Sequence of the second protein:
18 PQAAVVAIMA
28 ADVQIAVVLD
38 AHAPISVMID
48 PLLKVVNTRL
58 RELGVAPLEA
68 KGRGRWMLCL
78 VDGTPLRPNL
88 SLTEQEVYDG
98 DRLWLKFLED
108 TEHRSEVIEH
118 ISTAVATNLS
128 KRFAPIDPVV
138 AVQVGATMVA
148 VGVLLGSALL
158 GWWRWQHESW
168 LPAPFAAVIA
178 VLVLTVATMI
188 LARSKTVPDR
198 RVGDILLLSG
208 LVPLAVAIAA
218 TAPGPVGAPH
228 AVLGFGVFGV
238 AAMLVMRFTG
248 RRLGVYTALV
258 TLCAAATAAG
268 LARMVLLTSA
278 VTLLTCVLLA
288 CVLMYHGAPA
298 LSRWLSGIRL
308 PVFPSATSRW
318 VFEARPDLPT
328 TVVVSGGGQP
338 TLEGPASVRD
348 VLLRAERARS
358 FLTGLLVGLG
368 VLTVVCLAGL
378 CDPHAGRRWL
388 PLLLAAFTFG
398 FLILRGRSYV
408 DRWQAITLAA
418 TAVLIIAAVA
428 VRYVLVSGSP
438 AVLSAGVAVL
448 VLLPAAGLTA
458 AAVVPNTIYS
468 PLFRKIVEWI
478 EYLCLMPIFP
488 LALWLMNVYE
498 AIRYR

This data describes a binding interaction between two proteins.

Sequence of the first protein:
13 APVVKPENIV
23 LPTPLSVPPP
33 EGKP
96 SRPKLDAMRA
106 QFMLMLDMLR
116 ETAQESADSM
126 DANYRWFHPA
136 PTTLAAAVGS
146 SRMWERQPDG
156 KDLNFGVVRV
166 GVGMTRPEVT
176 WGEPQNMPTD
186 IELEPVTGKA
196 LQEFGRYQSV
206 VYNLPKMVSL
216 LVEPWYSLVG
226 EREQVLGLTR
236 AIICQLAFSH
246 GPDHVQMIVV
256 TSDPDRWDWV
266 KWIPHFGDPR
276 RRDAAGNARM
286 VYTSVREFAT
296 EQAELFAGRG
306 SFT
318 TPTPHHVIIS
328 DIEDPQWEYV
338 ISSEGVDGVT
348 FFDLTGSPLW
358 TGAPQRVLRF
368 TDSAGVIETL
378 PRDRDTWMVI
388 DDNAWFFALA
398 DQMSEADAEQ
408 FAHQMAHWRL

Residue-level contacts at the interface:
Residue E340 in the second protein contacts residue N208 in the first protein (closest heavy-atom distance 3.2 Å).
Residue P323 in the second protein interacts with residue Y207 in the first protein (closest heavy-atom distance 2.9 Å).
Residue E340 in the second protein interacts with residue L396 in the first protein (closest heavy-atom distance 3.4 Å).
Residue W317 in the second protein contacts residue M182 in the first protein (closest heavy-atom distance 4.2 Å).
Residue T327 in the second protein interacts with residue A371 in the first protein (closest heavy-atom distance 4.3 Å).
Residue T327 in the second protein interacts with residue L396 in the first protein (closest heavy-atom distance 3.9 Å).
Residue A33 in the second protein is in contact with residue W267 in the first protein (closest heavy-atom distance 3.7 Å).
Residue T327 in the second protein is in contact with residue D369 in the first protein (closest heavy-atom distance 4.2 Å).
Residue T327 in the second protein contacts residue V373 in the first protein (closest heavy-atom distance 4.2 Å).
Residue W317 in the second protein is in contact with residue E178 in the first protein (closest heavy-atom distance 3.1 Å).
Residue Q31 in the second protein contacts residue H410 in the first protein (closest heavy-atom distance 3.4 Å).
Residue P308 in the second protein contacts residue K194 in the first protein (closest heavy-atom distance 4.2 Å).
Residue Q31 in the second protein contacts residue W267 in the first protein (closest heavy-atom distance 4.5 Å).
Residue P323 in the second protein contacts residue Y202 in the first protein (closest heavy-atom distance 3.5 Å).
Residue F310 in the second protein interacts with residue P190 in the first protein (closest heavy-atom distance 3.8 Å).
Residue L325 in the second protein contacts residue F393 in the first protein (closest heavy-atom distance 4.0 Å).
Residue E340 in the second protein interacts with residue V167 in the first protein (closest heavy-atom distance 3.7 Å).
Residue R322 in the second protein contacts residue M169 in the first protein (closest heavy-atom distance 4.0 Å).
Residue F319 in the second protein interacts with residue R201 in the first protein (closest heavy-atom distance 3.8 Å).
Residue P337 in the second protein interacts with residue Q399 in the first protein (closest heavy-atom distance 3.6 Å).
Residue D324 in the second protein interacts with residue Y207 in the first protein (closest heavy-atom distance 4.2 Å).
Residue G97 in the second protein is in contact with residue H410 in the first protein (closest heavy-atom distance 3.5 Å).
Residue A20 in the second protein contacts residue A279 in the first protein (closest heavy-atom distance 4.0 Å).
Residue D324 in the second protein interacts with residue W392 in the first protein (closest heavy-atom distance 3.1 Å).
Residue W317 in the second protein contacts residue L196 in the first protein (closest heavy-atom distance 4.3 Å).
Residue D96 in the second protein contacts residue A413 in the first protein (closest heavy-atom distance 3.5 Å).
Residue S315 in the second protein interacts with residue D185 in the first protein (closest heavy-atom distance 2.9 Å).
Residue R322 in the second protein contacts residue W392 in the first protein (closest heavy-atom distance 3.2 Å).
Residue D324 in the second protein contacts residue F393 in the first protein (closest heavy-atom distance 4.3 Å).
Residue E340 in the second protein contacts residue G168 in the first protein (closest heavy-atom distance 3.9 Å).
Residue Q31 in the second protein is in contact with residue E406 in the first protein (closest heavy-atom distance 3.3 Å).
Residue F319 in the second protein is in contact with residue Q197 in the first protein (closest heavy-atom distance 3.7 Å).
Residue V23 in the second protein interacts with residue W267 in the first protein (closest heavy-atom distance 4.5 Å).
Residue Y95 in the second protein is in contact with residue H414 in the first protein (closest heavy-atom distance 3.4 Å).
Residue V22 in the second protein is in contact with residue W267 in the first protein (closest heavy-atom distance 3.6 Å).
Residue V35 in the second protein contacts residue A279 in the first protein (closest heavy-atom distance 4.1 Å).
Residue L339 in the second protein is in contact with residue L396 in the first protein (closest heavy-atom distance 3.9 Å).
Residue R99 in the second protein interacts with residue H410 in the first protein (closest heavy-atom distance 3.5 Å).
Residue P323 in the second protein is in contact with residue M169 in the first protein (closest heavy-atom distance 3.8 Å).
Residue A321 in the second protein interacts with residue W392 in the first protein (closest heavy-atom distance 4.0 Å).
Residue L325 in the second protein is in contact with residue M169 in the first protein (closest heavy-atom distance 3.5 Å).
Residue E340 in the second protein contacts residue F393 in the first protein (closest heavy-atom distance 3.5 Å).
Residue L325 in the second protein is in contact with residue Y207 in the first protein (closest heavy-atom distance 3.5 Å).
Residue G97 in the second protein interacts with residue W267 in the first protein (closest heavy-atom distance 4.4 Å).
Residue F310 in the second protein interacts with residue V191 in the first protein (closest heavy-atom distance 3.7 Å).
Residue Y95 in the second protein interacts with residue R416 in the first protein (closest heavy-atom distance 3.6 Å).
Residue W317 in the second protein is in contact with residue Q197 in the first protein (closest heavy-atom distance 2.9 Å).
Residue T338 in the second protein contacts residue A371 in the first protein (closest heavy-atom distance 4.3 Å).
Residue W317 in the second protein is in contact with residue P179 in the first protein (closest heavy-atom distance 4.3 Å).
Residue V35 in the second protein contacts residue A280 in the first protein (closest heavy-atom distance 3.8 Å).
Residue A321 in the second protein interacts with residue R201 in the first protein (closest heavy-atom distance 3.3 Å).
Residue V345 in the second protein is in contact with residue Y202 in the first protein (closest heavy-atom distance 4.3 Å).
Residue D96 in the second protein interacts with residue H414 in the first protein (closest heavy-atom distance 3.8 Å).
Residue V309 in the second protein is in contact with residue K194 in the first protein (closest heavy-atom distance 2.6 Å).
Residue V22 in the second protein contacts residue A280 in the first protein (closest heavy-atom distance 4.1 Å).
Residue A24 in the second protein interacts with residue H410 in the first protein (closest heavy-atom distance 3.8 Å).
Residue P323 in the second protein contacts residue R201 in the first protein (closest heavy-atom distance 3.4 Å).
Residue P342 in the second protein contacts residue Y207 in the first protein (closest heavy-atom distance 3.1 Å).
Residue A33 in the second protein contacts residue K266 in the first protein (closest heavy-atom distance 4.0 Å).
Residue T338 in the second protein interacts with residue L396 in the first protein (closest heavy-atom distance 3.2 Å).